Sequence of chain B:
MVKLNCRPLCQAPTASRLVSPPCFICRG

Sequence of chain A:
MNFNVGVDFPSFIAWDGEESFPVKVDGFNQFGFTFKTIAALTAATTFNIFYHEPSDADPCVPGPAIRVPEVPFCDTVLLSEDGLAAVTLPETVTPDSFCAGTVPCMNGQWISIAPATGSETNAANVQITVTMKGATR

Interface contacts:
Residue F35 in chain A is in contact with residue L4 in chain B (closest heavy-atom distance 4.2 Å).
Residue A86 in chain A is in contact with residue V2 in chain B (closest heavy-atom distance 3.9 Å).
Residue V93 in chain A contacts residue C6 in chain B (closest heavy-atom distance 4.9 Å).
Residue I49 in chain A interacts with residue V2 in chain B (closest heavy-atom distance 4.4 Å).
Residue C99 in chain A interacts with residue C6 in chain B (closest heavy-atom distance 2.0 Å).
Residue P104 in chain A interacts with residue V2 in chain B (closest heavy-atom distance 4.9 Å).
Residue S97 in chain A contacts residue P8 in chain B (closest heavy-atom distance 4.0 Å).
Residue K36 in chain A is in contact with residue L9 in chain B (closest heavy-atom distance 4.7 Å).
Residue L78 in chain A interacts with residue M1 in chain B (closest heavy-atom distance 4.7 Å).
Residue C99 in chain A interacts with residue L4 in chain B (closest heavy-atom distance 3.5 Å).
Residue S97 in chain A interacts with residue R7 in chain B (closest heavy-atom distance 3.7 Å).
Residue D96 in chain A interacts with residue P8 in chain B (closest heavy-atom distance 3.9 Å).
Residue A85 in chain A interacts with residue M1 in chain B (closest heavy-atom distance 4.9 Å).
Residue T102 in chain A is in contact with residue M1 in chain B (closest heavy-atom distance 4.5 Å).
Residue F73 in chain A is in contact with residue M1 in chain B (closest heavy-atom distance 3.1 Å).
Residue T88 in chain A interacts with residue L4 in chain B (closest heavy-atom distance 4.7 Å).
Residue T102 in chain A contacts residue V2 in chain B (closest heavy-atom distance 3.3 Å).
Residue F98 in chain A is in contact with residue L9 in chain B (closest heavy-atom distance 3.6 Å).
Residue P72 in chain A contacts residue M1 in chain B (closest heavy-atom distance 5.0 Å).
Residue C99 in chain A is in contact with residue N5 in chain B (closest heavy-atom distance 4.5 Å).
Residue G101 in chain A contacts residue K3 in chain B (closest heavy-atom distance 4.0 Å).
Residue V71 in chain A interacts with residue M1 in chain B (closest heavy-atom distance 3.5 Å).
Residue F98 in chain A interacts with residue N5 in chain B (closest heavy-atom distance 4.3 Å).
Residue D96 in chain A is in contact with residue L9 in chain B (closest heavy-atom distance 3.0 Å).
Residue V103 in chain A contacts residue V2 in chain B (closest heavy-atom distance 3.8 Å).
Residue A100 in chain A interacts with residue N5 in chain B (closest heavy-atom distance 3.0 Å).
Residue D96 in chain A is in contact with residue C10 in chain B (closest heavy-atom distance 4.1 Å).
Residue L89 in chain A contacts residue L4 in chain B (closest heavy-atom distance 3.8 Å).
Residue A100 in chain A interacts with residue L4 in chain B (closest heavy-atom distance 4.1 Å).
Residue G101 in chain A interacts with residue L4 in chain B (closest heavy-atom distance 4.6 Å).
Residue V87 in chain A interacts with residue V2 in chain B (closest heavy-atom distance 3.7 Å).
Residue A100 in chain A is in contact with residue K3 in chain B (closest heavy-atom distance 3.9 Å).
Residue T76 in chain A contacts residue M1 in chain B (closest heavy-atom distance 3.6 Å).
Residue V87 in chain A contacts residue L4 in chain B (closest heavy-atom distance 3.5 Å).
Residue P90 in chain A is in contact with residue L4 in chain B (closest heavy-atom distance 4.5 Å).
Residue P104 in chain A contacts residue M1 in chain B (closest heavy-atom distance 3.9 Å).
Residue L79 in chain A interacts with residue M1 in chain B (closest heavy-atom distance 4.9 Å).
Residue G101 in chain A interacts with residue V2 in chain B (closest heavy-atom distance 4.9 Å).
Residue D96 in chain A contacts residue R7 in chain B (closest heavy-atom distance 4.7 Å).
Residue E70 in chain A is in contact with residue M1 in chain B (closest heavy-atom distance 3.7 Å).
Residue S97 in chain A is in contact with residue L9 in chain B (closest heavy-atom distance 4.1 Å).
Residue S97 in chain A interacts with residue C6 in chain B (closest heavy-atom distance 4.9 Å).
Residue F98 in chain A interacts with residue R7 in chain B (closest heavy-atom distance 3.8 Å).
Residue F98 in chain A contacts residue C6 in chain B (closest heavy-atom distance 3.0 Å).

These two protein chains interact to form a complex.